Contacts between the two chains:
Residue N332 in chain A contacts residue T43 in chain B (closest heavy-atom distance 2.9 Å).
Residue Y326 in chain A contacts residue P40 in chain B (closest heavy-atom distance 4.0 Å).
Residue F336 in chain A interacts with residue A47 in chain B (closest heavy-atom distance 3.9 Å).
Residue K320 in chain A contacts residue A47 in chain B (closest heavy-atom distance 4.6 Å).
Residue P346 in chain A contacts residue P12 in chain B (closest heavy-atom distance 3.7 Å).
Residue W354 in chain A is in contact with residue V11 in chain B (closest heavy-atom distance 4.2 Å).
Residue F358 in chain A contacts residue L9 in chain B (closest heavy-atom distance 3.6 Å).
Residue L345 in chain A is in contact with residue V11 in chain B (closest heavy-atom distance 4.2 Å).
Residue L277 in chain A contacts residue P40 in chain B (closest heavy-atom distance 4.1 Å).
Residue N332 in chain A is in contact with residue D45 in chain B (closest heavy-atom distance 3.4 Å).
Residue Y290 in chain A interacts with residue I44 in chain B (closest heavy-atom distance 3.6 Å).
Residue G300 in chain A interacts with residue L39 in chain B (closest heavy-atom distance 3.5 Å).
Residue Q335 in chain A is in contact with residue S48 in chain B (closest heavy-atom distance 4.5 Å).
Residue F301 in chain A interacts with residue P40 in chain B (closest heavy-atom distance 3.5 Å).
Residue K362 in chain A contacts residue N7 in chain B (closest heavy-atom distance 4.0 Å).
Residue V330 in chain A is in contact with residue T43 in chain B (closest heavy-atom distance 3.6 Å).
Residue N337 in chain A contacts residue S48 in chain B (closest heavy-atom distance 4.5 Å).
Residue I333 in chain A is in contact with residue T43 in chain B (closest heavy-atom distance 2.8 Å).
Residue M292 in chain A interacts with residue I42 in chain B (closest heavy-atom distance 3.5 Å).
Residue S355 in chain A is in contact with residue L9 in chain B (closest heavy-atom distance 3.5 Å).
Residue V330 in chain A is in contact with residue P40 in chain B (closest heavy-atom distance 4.6 Å).
Residue I333 in chain A is in contact with residue D45 in chain B (closest heavy-atom distance 2.8 Å).
Residue N337 in chain A contacts residue A47 in chain B (closest heavy-atom distance 4.0 Å).
Residue N329 in chain A is in contact with residue D38 in chain B (closest heavy-atom distance 3.0 Å).
Residue M349 in chain A contacts residue P12 in chain B (closest heavy-atom distance 4.5 Å).
Residue Y343 in chain A interacts with residue V11 in chain B (closest heavy-atom distance 3.2 Å).
Residue N329 in chain A is in contact with residue V41 in chain B (closest heavy-atom distance 3.4 Å).
Residue Q335 in chain A interacts with residue A47 in chain B (closest heavy-atom distance 3.4 Å).
Residue M331 in chain A is in contact with residue I42 in chain B (closest heavy-atom distance 3.3 Å).
Residue F358 in chain A contacts residue N7 in chain B (closest heavy-atom distance 3.4 Å).
Residue F301 in chain A contacts residue I42 in chain B (closest heavy-atom distance 3.8 Å).
Residue T299 in chain A contacts residue L39 in chain B (closest heavy-atom distance 3.8 Å).
Residue R334 in chain A interacts with residue D45 in chain B (closest heavy-atom distance 3.7 Å).
Residue W354 in chain A is in contact with residue L9 in chain B (closest heavy-atom distance 3.4 Å).
Residue M331 in chain A is in contact with residue T43 in chain B (closest heavy-atom distance 3.0 Å).
Residue N329 in chain A is in contact with residue L39 in chain B (closest heavy-atom distance 3.8 Å).
Residue I333 in chain A interacts with residue I42 in chain B (closest heavy-atom distance 4.4 Å).
Residue V330 in chain A contacts residue V41 in chain B (closest heavy-atom distance 3.5 Å).
Residue M331 in chain A interacts with residue P40 in chain B (closest heavy-atom distance 4.7 Å).
Residue L345 in chain A is in contact with residue P12 in chain B (closest heavy-atom distance 4.7 Å).
Residue Q335 in chain A interacts with residue I44 in chain B (closest heavy-atom distance 3.8 Å).
Residue N332 in chain A interacts with residue V41 in chain B (closest heavy-atom distance 5.0 Å).
Residue Q335 in chain A interacts with residue D45 in chain B (closest heavy-atom distance 3.1 Å).
Residue N332 in chain A interacts with residue I44 in chain B (closest heavy-atom distance 4.2 Å).
Residue I333 in chain A interacts with residue I44 in chain B (closest heavy-atom distance 3.5 Å).
Residue W354 in chain A is in contact with residue T10 in chain B (closest heavy-atom distance 3.0 Å).
Residue F301 in chain A interacts with residue L39 in chain B (closest heavy-atom distance 4.1 Å).
Residue P346 in chain A interacts with residue V11 in chain B (closest heavy-atom distance 3.9 Å).
Residue P302 in chain A is in contact with residue I42 in chain B (closest heavy-atom distance 3.8 Å).
Residue W354 in chain A is in contact with residue P12 in chain B (closest heavy-atom distance 3.3 Å).
Residue M331 in chain A is in contact with residue V41 in chain B (closest heavy-atom distance 2.7 Å).
Residue L277 in chain A interacts with residue L39 in chain B (closest heavy-atom distance 4.1 Å).
Residue F358 in chain A is in contact with residue Y8 in chain B (closest heavy-atom distance 3.7 Å).
Residue Q335 in chain A interacts with residue P46 in chain B (closest heavy-atom distance 3.5 Å).
Residue N329 in chain A interacts with residue P40 in chain B (closest heavy-atom distance 3.2 Å).

Sequence of chain B:
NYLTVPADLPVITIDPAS

This data describes a binding interaction between two proteins.

Sequence of chain A:
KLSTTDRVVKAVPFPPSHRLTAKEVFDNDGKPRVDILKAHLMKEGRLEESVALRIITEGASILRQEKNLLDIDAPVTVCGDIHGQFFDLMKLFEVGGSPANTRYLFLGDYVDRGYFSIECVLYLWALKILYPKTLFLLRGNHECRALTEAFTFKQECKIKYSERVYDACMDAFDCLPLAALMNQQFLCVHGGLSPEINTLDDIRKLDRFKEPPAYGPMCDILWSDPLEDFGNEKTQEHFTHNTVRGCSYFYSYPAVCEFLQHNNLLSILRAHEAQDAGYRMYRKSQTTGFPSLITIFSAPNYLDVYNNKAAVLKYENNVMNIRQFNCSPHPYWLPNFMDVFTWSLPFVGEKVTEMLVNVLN